Sequence of the first protein:
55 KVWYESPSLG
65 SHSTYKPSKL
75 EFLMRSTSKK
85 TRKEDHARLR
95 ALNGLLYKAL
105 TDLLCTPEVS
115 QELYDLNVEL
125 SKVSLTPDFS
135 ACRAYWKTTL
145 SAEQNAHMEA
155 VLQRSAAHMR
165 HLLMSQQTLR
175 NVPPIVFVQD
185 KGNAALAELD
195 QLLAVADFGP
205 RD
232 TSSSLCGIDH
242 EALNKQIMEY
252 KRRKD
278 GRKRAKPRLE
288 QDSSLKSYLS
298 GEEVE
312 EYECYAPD

Contacts between the two chains:
Residue S99 in the second protein contacts residue A317 in the first protein (closest heavy-atom distance 3.7 Å).
Residue K517 in the second protein interacts with residue Y316 in the first protein (closest heavy-atom distance 3.2 Å).
Residue Y519 in the second protein contacts residue A317 in the first protein (closest heavy-atom distance 4.8 Å).
Residue G520 in the second protein is in contact with residue A317 in the first protein (closest heavy-atom distance 3.6 Å).
Residue A98 in the second protein interacts with residue Y316 in the first protein (closest heavy-atom distance 4.4 Å).
Residue E102 in the second protein is in contact with residue P318 in the first protein (closest heavy-atom distance 3.7 Å).
Residue S561 in the second protein contacts residue Y313 in the first protein (closest heavy-atom distance 3.6 Å).
Residue T522 in the second protein contacts residue C315 in the first protein (closest heavy-atom distance 4.0 Å).
Residue F523 in the second protein interacts with residue Y313 in the first protein (closest heavy-atom distance 3.7 Å).
Residue F523 in the second protein is in contact with residue C315 in the first protein (closest heavy-atom distance 3.3 Å).
Residue T522 in the second protein contacts residue Y313 in the first protein (closest heavy-atom distance 4.4 Å).
Residue A558 in the second protein interacts with residue Y313 in the first protein (closest heavy-atom distance 4.7 Å).
Residue P563 in the second protein contacts residue D319 in the first protein (closest heavy-atom distance 4.8 Å).
Residue G520 in the second protein interacts with residue Y316 in the first protein (closest heavy-atom distance 4.4 Å).
Residue L101 in the second protein is in contact with residue D319 in the first protein (closest heavy-atom distance 4.0 Å).
Residue E518 in the second protein interacts with residue Y316 in the first protein (closest heavy-atom distance 3.9 Å).
Residue T522 in the second protein contacts residue Y316 in the first protein (closest heavy-atom distance 4.4 Å).
Residue E102 in the second protein interacts with residue A317 in the first protein (closest heavy-atom distance 3.3 Å).
Residue A98 in the second protein is in contact with residue A317 in the first protein (closest heavy-atom distance 3.6 Å).
Residue S557 in the second protein interacts with residue Y313 in the first protein (closest heavy-atom distance 4.7 Å).

This data describes a binding interaction between two proteins.

Sequence of the second protein:
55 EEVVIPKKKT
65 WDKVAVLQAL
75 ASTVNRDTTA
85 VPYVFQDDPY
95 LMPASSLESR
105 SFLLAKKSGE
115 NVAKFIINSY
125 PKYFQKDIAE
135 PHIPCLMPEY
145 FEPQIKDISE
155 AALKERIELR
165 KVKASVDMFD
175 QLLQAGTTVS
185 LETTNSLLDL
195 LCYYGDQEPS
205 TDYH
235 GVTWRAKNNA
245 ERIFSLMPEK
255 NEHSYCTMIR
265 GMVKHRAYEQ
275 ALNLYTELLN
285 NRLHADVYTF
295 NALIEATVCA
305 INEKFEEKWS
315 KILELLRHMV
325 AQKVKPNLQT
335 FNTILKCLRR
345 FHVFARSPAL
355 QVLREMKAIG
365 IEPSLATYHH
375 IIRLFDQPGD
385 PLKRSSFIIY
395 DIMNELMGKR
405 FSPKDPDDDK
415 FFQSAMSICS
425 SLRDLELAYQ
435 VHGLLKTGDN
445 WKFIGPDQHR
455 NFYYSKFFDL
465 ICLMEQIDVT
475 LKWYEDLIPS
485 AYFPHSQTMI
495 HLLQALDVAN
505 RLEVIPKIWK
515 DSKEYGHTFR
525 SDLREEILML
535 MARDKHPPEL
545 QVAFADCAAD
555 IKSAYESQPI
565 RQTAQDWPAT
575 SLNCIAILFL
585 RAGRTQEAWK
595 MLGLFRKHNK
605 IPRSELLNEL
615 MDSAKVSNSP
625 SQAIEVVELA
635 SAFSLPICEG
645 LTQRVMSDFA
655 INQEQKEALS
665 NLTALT